Sequence of protein 2:
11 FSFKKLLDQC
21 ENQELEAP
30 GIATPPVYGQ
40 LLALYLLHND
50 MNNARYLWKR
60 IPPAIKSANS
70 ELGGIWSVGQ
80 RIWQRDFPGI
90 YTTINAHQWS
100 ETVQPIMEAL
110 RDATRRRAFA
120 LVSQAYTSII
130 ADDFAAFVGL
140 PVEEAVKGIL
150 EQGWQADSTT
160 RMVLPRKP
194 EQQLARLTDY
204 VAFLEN

Contacts between the two chains:
Residue S350 in protein 1 is in contact with residue T126 in protein 2 (closest heavy-atom distance 2.5 Å).
Residue K354 in protein 1 contacts residue M161 in protein 2 (closest heavy-atom distance 3.4 Å).
Residue K354 in protein 1 contacts residue S127 in protein 2 (closest heavy-atom distance 2.6 Å).
Residue D387 in protein 1 is in contact with residue N209 in protein 2 (closest heavy-atom distance 4.5 Å).
Residue M380 in protein 1 is in contact with residue Y203 in protein 2 (closest heavy-atom distance 3.1 Å).
Residue K156 in protein 1 interacts with residue R59 in protein 2 (closest heavy-atom distance 4.0 Å).
Residue I342 in protein 1 interacts with residue A124 in protein 2 (closest heavy-atom distance 3.1 Å).
Residue Q353 in protein 1 contacts residue I128 in protein 2 (closest heavy-atom distance 2.9 Å).
Residue Q353 in protein 1 interacts with residue D132 in protein 2 (closest heavy-atom distance 2.8 Å).
Residue R119 in protein 1 interacts with residue G30 in protein 2 (closest heavy-atom distance 4.3 Å).
Residue I351 in protein 1 interacts with residue L120 in protein 2 (closest heavy-atom distance 4.5 Å).
Residue F155 in protein 1 interacts with residue Y55 in protein 2 (closest heavy-atom distance 3.3 Å).
Residue I351 in protein 1 is in contact with residue Y125 in protein 2 (closest heavy-atom distance 3.2 Å).
Residue N352 in protein 1 contacts residue S127 in protein 2 (closest heavy-atom distance 3.5 Å).
Residue L195 in protein 1 is in contact with residue Y55 in protein 2 (closest heavy-atom distance 3.4 Å).
Residue Q353 in protein 1 contacts residue M161 in protein 2 (closest heavy-atom distance 3.0 Å).
Residue L118 in protein 1 interacts with residue L25 in protein 2 (closest heavy-atom distance 3.1 Å).
Residue I351 in protein 1 is in contact with residue S127 in protein 2 (closest heavy-atom distance 2.6 Å).
Residue K153 in protein 1 is in contact with residue L56 in protein 2 (closest heavy-atom distance 4.4 Å).
Residue K153 in protein 1 contacts residue K58 in protein 2 (closest heavy-atom distance 4.4 Å).
Residue H374 in protein 1 contacts residue R199 in protein 2 (closest heavy-atom distance 3.3 Å).
Residue Q353 in protein 1 interacts with residue Y125 in protein 2 (closest heavy-atom distance 3.0 Å).
Residue E388 in protein 1 is in contact with residue F206 in protein 2 (closest heavy-atom distance 3.8 Å).
Residue K391 in protein 1 is in contact with residue F206 in protein 2 (closest heavy-atom distance 4.1 Å).
Residue G194 in protein 1 is in contact with residue N51 in protein 2 (closest heavy-atom distance 4.2 Å).
Residue I384 in protein 1 interacts with residue F206 in protein 2 (closest heavy-atom distance 3.8 Å).
Residue N352 in protein 1 contacts residue T126 in protein 2 (closest heavy-atom distance 3.5 Å).
Residue K391 in protein 1 contacts residue N209 in protein 2 (closest heavy-atom distance 2.9 Å).
Residue I191 in protein 1 is in contact with residue Y55 in protein 2 (closest heavy-atom distance 3.8 Å).
Residue L118 in protein 1 is in contact with residue G30 in protein 2 (closest heavy-atom distance 3.9 Å).
Residue M380 in protein 1 is in contact with residue R199 in protein 2 (closest heavy-atom distance 4.3 Å).
Residue D387 in protein 1 contacts residue F206 in protein 2 (closest heavy-atom distance 3.0 Å).
Residue C154 in protein 1 is in contact with residue E21 in protein 2 (closest heavy-atom distance 4.6 Å).
Residue G194 in protein 1 contacts residue Y55 in protein 2 (closest heavy-atom distance 3.1 Å).
Residue S350 in protein 1 contacts residue Y125 in protein 2 (closest heavy-atom distance 3.0 Å).
Residue K153 in protein 1 interacts with residue Y55 in protein 2 (closest heavy-atom distance 3.0 Å).
Residue Q116 in protein 1 interacts with residue G30 in protein 2 (closest heavy-atom distance 4.3 Å).
Residue R119 in protein 1 is in contact with residue P28 in protein 2 (closest heavy-atom distance 2.6 Å).
Residue K196 in protein 1 interacts with residue N51 in protein 2 (closest heavy-atom distance 3.2 Å).
Residue I351 in protein 1 is in contact with residue A124 in protein 2 (closest heavy-atom distance 2.1 Å).
Residue E343 in protein 1 contacts residue R84 in protein 2 (closest heavy-atom distance 4.2 Å).
Residue S350 in protein 1 contacts residue Q123 in protein 2 (closest heavy-atom distance 2.4 Å).
Residue Q353 in protein 1 interacts with residue S127 in protein 2 (closest heavy-atom distance 2.6 Å).
Residue S350 in protein 1 contacts residue K166 in protein 2 (closest heavy-atom distance 3.0 Å).
Residue Q353 in protein 1 contacts residue I129 in protein 2 (closest heavy-atom distance 2.5 Å).
Residue I351 in protein 1 interacts with residue T126 in protein 2 (closest heavy-atom distance 2.6 Å).
Residue L373 in protein 1 interacts with residue R199 in protein 2 (closest heavy-atom distance 3.0 Å).
Residue K153 in protein 1 interacts with residue R59 in protein 2 (closest heavy-atom distance 2.2 Å).
Residue L195 in protein 1 is in contact with residue N52 in protein 2 (closest heavy-atom distance 4.2 Å).
Residue S350 in protein 1 interacts with residue A124 in protein 2 (closest heavy-atom distance 2.2 Å).
Residue K156 in protein 1 is in contact with residue N52 in protein 2 (closest heavy-atom distance 2.7 Å).
Residue L118 in protein 1 contacts residue P28 in protein 2 (closest heavy-atom distance 3.2 Å).
Residue Q116 in protein 1 is in contact with residue P28 in protein 2 (closest heavy-atom distance 3.2 Å).
Residue L118 in protein 1 is in contact with residue E24 in protein 2 (closest heavy-atom distance 3.3 Å).
Residue K156 in protein 1 is in contact with residue Y55 in protein 2 (closest heavy-atom distance 3.8 Å).
Residue E388 in protein 1 is in contact with residue N209 in protein 2 (closest heavy-atom distance 3.0 Å).
Residue R119 in protein 1 contacts residue L25 in protein 2 (closest heavy-atom distance 4.0 Å).
Residue A152 in protein 1 is in contact with residue R59 in protein 2 (closest heavy-atom distance 3.5 Å).
Residue C154 in protein 1 is in contact with residue R59 in protein 2 (closest heavy-atom distance 3.3 Å).
Residue D377 in protein 1 contacts residue R199 in protein 2 (closest heavy-atom distance 4.1 Å).

The following describes two proteins that form a bound complex.

Sequence of protein 1:
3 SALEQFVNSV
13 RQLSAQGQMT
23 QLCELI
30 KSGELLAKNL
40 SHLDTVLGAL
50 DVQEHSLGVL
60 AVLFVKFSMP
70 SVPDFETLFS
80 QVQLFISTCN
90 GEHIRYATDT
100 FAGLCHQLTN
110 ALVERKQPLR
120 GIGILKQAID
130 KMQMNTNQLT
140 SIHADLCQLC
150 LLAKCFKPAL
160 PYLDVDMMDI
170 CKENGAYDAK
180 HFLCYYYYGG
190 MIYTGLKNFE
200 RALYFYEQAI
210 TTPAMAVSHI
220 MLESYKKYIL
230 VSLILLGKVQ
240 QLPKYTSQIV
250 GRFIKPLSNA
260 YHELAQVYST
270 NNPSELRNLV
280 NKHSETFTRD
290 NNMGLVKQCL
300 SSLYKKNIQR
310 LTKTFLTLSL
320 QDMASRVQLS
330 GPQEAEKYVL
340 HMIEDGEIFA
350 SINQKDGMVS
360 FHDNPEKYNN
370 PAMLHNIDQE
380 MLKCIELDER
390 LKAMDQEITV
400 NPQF